These two protein chains interact to form a complex.

Contacts between the two chains:
Residue C469 in protein 2 interacts with residue F16 in protein 1 (closest heavy-atom distance 3.7 Å).
Residue L483 in protein 2 interacts with residue I8 in protein 1 (closest heavy-atom distance 4.0 Å).
Residue T243 in protein 2 interacts with residue A39 in protein 1 (closest heavy-atom distance 3.4 Å).
Residue F465 in protein 2 contacts residue L19 in protein 1 (closest heavy-atom distance 3.4 Å).
Residue G158 in protein 2 contacts residue A41 in protein 1 (closest heavy-atom distance 3.6 Å).
Residue I487 in protein 2 contacts residue V5 in protein 1 (closest heavy-atom distance 3.9 Å).
Residue P461 in protein 2 is in contact with residue F23 in protein 1 (closest heavy-atom distance 3.9 Å).
Residue R356 in protein 2 is in contact with residue F29 in protein 1 (closest heavy-atom distance 3.1 Å).
Residue R162 in protein 2 contacts residue H42 in protein 1 (closest heavy-atom distance 3.8 Å).
Residue H160 in protein 2 contacts residue H42 in protein 1 (closest heavy-atom distance 3.8 Å).
Residue P108 in protein 2 interacts with residue A39 in protein 1 (closest heavy-atom distance 3.7 Å).
Residue V457 in protein 2 interacts with residue F29 in protein 1 (closest heavy-atom distance 3.5 Å).
Residue G158 in protein 2 contacts residue A40 in protein 1 (closest heavy-atom distance 3.9 Å).
Residue P108 in protein 2 contacts residue Y30 in protein 1 (closest heavy-atom distance 3.4 Å).
Residue L456 in protein 2 contacts residue F29 in protein 1 (closest heavy-atom distance 3.5 Å).
Residue G159 in protein 2 contacts residue H42 in protein 1 (closest heavy-atom distance 3.5 Å).
Residue W36 in protein 2 is in contact with residue T25 in protein 1 (closest heavy-atom distance 3.7 Å).
Residue W157 in protein 2 contacts residue A40 in protein 1 (closest heavy-atom distance 3.7 Å).
Residue P108 in protein 2 contacts residue Y35 in protein 1 (closest heavy-atom distance 3.7 Å).
Residue F465 in protein 2 is in contact with residue C20 in protein 1 (closest heavy-atom distance 3.9 Å).
Residue I156 in protein 2 contacts residue H42 in protein 1 (closest heavy-atom distance 3.6 Å).
Residue T110 in protein 2 interacts with residue N38 in protein 1 (closest heavy-atom distance 3.5 Å).
Residue F53 in protein 2 contacts residue L9 in protein 1 (closest heavy-atom distance 3.5 Å).
Residue D355 in protein 2 contacts residue F29 in protein 1 (closest heavy-atom distance 3.9 Å).
Residue L111 in protein 2 interacts with residue N38 in protein 1 (closest heavy-atom distance 3.2 Å).
Residue E463 in protein 2 contacts residue Y30 in protein 1 (closest heavy-atom distance 3.4 Å).
Residue V109 in protein 2 contacts residue A39 in protein 1 (closest heavy-atom distance 3.7 Å).
Residue W107 in protein 2 is in contact with residue G24 in protein 1 (closest heavy-atom distance 3.5 Å).
Residue E460 in protein 2 is in contact with residue N27 in protein 1 (closest heavy-atom distance 2.5 Å).
Residue R462 in protein 2 contacts residue F23 in protein 1 (closest heavy-atom distance 3.1 Å).
Residue E460 in protein 2 interacts with residue F29 in protein 1 (closest heavy-atom distance 3.0 Å).
Residue V50 in protein 2 contacts residue T13 in protein 1 (closest heavy-atom distance 3.8 Å).
Residue T54 in protein 2 contacts residue K6 in protein 1 (closest heavy-atom distance 2.6 Å).
Residue L104 in protein 2 interacts with residue C20 in protein 1 (closest heavy-atom distance 3.5 Å).
Residue R462 in protein 2 interacts with residue Y30 in protein 1 (closest heavy-atom distance 3.7 Å).
Residue L39 in protein 2 interacts with residue C20 in protein 1 (closest heavy-atom distance 3.8 Å).
Residue E460 in protein 2 contacts residue G28 in protein 1 (closest heavy-atom distance 3.2 Å).
Residue Y354 in protein 2 contacts residue A41 in protein 1 (closest heavy-atom distance 3.4 Å).
Residue F56 in protein 2 contacts residue K6 in protein 1 (closest heavy-atom distance 3.5 Å).
Residue E460 in protein 2 contacts residue Y30 in protein 1 (closest heavy-atom distance 3.0 Å).
Residue F97 in protein 2 is in contact with residue F16 in protein 1 (closest heavy-atom distance 3.4 Å).
Residue R356 in protein 2 interacts with residue Y30 in protein 1 (closest heavy-atom distance 3.2 Å).
Residue V50 in protein 2 is in contact with residue L9 in protein 1 (closest heavy-atom distance 3.7 Å).
Residue T54 in protein 2 contacts residue L10 in protein 1 (closest heavy-atom distance 3.7 Å).
Residue V109 in protein 2 contacts residue N38 in protein 1 (closest heavy-atom distance 3.9 Å).
Residue F46 in protein 2 interacts with residue T13 in protein 1 (closest heavy-atom distance 3.2 Å).
Residue F53 in protein 2 contacts residue K6 in protein 1 (closest heavy-atom distance 2.3 Å).
Residue F53 in protein 2 contacts residue V5 in protein 1 (closest heavy-atom distance 3.8 Å).
Residue L101 in protein 2 contacts residue F16 in protein 1 (closest heavy-atom distance 3.6 Å).
Residue W36 in protein 2 interacts with residue G24 in protein 1 (closest heavy-atom distance 3.7 Å).
Residue G159 in protein 2 contacts residue A41 in protein 1 (closest heavy-atom distance 3.5 Å).
Residue L483 in protein 2 is in contact with residue V5 in protein 1 (closest heavy-atom distance 3.0 Å).
Residue Y480 in protein 2 contacts residue V2 in protein 1 (closest heavy-atom distance 3.5 Å).
Residue P108 in protein 2 interacts with residue N38 in protein 1 (closest heavy-atom distance 3.8 Å).
Residue Q486 in protein 2 is in contact with residue V2 in protein 1 (closest heavy-atom distance 3.5 Å).
Residue D355 in protein 2 contacts residue Y30 in protein 1 (closest heavy-atom distance 3.1 Å).
Residue R462 in protein 2 contacts residue R26 in protein 1 (closest heavy-atom distance 3.5 Å).
Residue W36 in protein 2 contacts residue L21 in protein 1 (closest heavy-atom distance 3.5 Å).
Residue Y480 in protein 2 contacts residue I3 in protein 1 (closest heavy-atom distance 3.5 Å).
Residue F465 in protein 2 interacts with residue F23 in protein 1 (closest heavy-atom distance 3.6 Å).

Sequence of protein 2:
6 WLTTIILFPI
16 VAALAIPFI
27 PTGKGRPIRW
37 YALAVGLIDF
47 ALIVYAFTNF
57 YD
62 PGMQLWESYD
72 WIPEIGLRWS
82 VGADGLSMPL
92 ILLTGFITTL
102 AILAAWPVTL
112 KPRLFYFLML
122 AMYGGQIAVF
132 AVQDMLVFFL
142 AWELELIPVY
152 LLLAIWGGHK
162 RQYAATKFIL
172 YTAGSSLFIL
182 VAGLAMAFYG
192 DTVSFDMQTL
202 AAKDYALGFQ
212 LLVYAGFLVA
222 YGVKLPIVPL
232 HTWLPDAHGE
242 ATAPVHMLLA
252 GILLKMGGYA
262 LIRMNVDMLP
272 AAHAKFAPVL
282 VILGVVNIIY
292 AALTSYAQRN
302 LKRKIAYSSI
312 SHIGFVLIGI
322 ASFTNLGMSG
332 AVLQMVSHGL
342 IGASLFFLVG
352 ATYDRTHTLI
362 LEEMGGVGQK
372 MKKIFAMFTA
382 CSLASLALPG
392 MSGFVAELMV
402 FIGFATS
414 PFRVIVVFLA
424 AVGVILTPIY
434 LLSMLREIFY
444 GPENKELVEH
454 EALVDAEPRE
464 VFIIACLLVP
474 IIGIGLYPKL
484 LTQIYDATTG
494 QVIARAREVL

Sequence of protein 1:
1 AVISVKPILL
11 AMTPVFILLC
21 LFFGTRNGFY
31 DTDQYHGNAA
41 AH